Sequence of the second protein:
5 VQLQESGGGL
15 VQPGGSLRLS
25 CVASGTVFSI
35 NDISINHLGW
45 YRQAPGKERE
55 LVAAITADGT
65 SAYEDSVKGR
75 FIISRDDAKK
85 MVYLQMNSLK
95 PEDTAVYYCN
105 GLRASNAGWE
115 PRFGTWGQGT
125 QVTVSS

The following describes two proteins that form a bound complex.

Residue-level contacts at the interface:
Residue P208 in the first protein is in contact with residue I39 in the second protein (closest heavy-atom distance 0.7 Å).
Residue P208 in the first protein interacts with residue N35 in the second protein (closest heavy-atom distance 4.4 Å).
Residue V206 in the first protein contacts residue D36 in the second protein (closest heavy-atom distance 0.8 Å).
Residue K204 in the first protein contacts residue I37 in the second protein (closest heavy-atom distance 4.3 Å).
Residue A207 in the first protein contacts residue I39 in the second protein (closest heavy-atom distance 4.1 Å).
Residue P208 in the first protein contacts residue S38 in the second protein (closest heavy-atom distance 0.4 Å).
Residue V206 in the first protein interacts with residue N35 in the second protein (closest heavy-atom distance 0.6 Å).
Residue Q203 in the first protein is in contact with residue V31 in the second protein (closest heavy-atom distance 4.2 Å).
Residue I205 in the first protein interacts with residue N35 in the second protein (closest heavy-atom distance 1.6 Å).
Residue I205 in the first protein is in contact with residue I34 in the second protein (closest heavy-atom distance 0.5 Å).
Residue K204 in the first protein is in contact with residue V31 in the second protein (closest heavy-atom distance 3.2 Å).
Residue I205 in the first protein contacts residue F32 in the second protein (closest heavy-atom distance 3.8 Å).
Residue A207 in the first protein is in contact with residue I37 in the second protein (closest heavy-atom distance 0.2 Å).
Residue V206 in the first protein is in contact with residue S33 in the second protein (closest heavy-atom distance 3.9 Å).
Residue K204 in the first protein contacts residue F32 in the second protein (closest heavy-atom distance 0.8 Å).
Residue K202 in the first protein contacts residue V5 in the second protein (closest heavy-atom distance 4.2 Å).
Residue P208 in the first protein contacts residue H41 in the second protein (closest heavy-atom distance 4.6 Å).
Residue A207 in the first protein interacts with residue F32 in the second protein (closest heavy-atom distance 3.5 Å).
Residue K204 in the first protein interacts with residue I34 in the second protein (closest heavy-atom distance 1.7 Å).
Residue P208 in the first protein contacts residue A61 in the second protein (closest heavy-atom distance 4.7 Å).
Residue K202 in the first protein is in contact with residue F32 in the second protein (closest heavy-atom distance 4.9 Å).
Residue Q203 in the first protein is in contact with residue S33 in the second protein (closest heavy-atom distance 0.6 Å).
Residue K202 in the first protein contacts residue S33 in the second protein (closest heavy-atom distance 2.3 Å).
Residue P208 in the first protein interacts with residue N40 in the second protein (closest heavy-atom distance 2.6 Å).
Residue I205 in the first protein is in contact with residue I37 in the second protein (closest heavy-atom distance 3.3 Å).
Residue K204 in the first protein contacts residue S33 in the second protein (closest heavy-atom distance 0.5 Å).
Residue K202 in the first protein is in contact with residue V31 in the second protein (closest heavy-atom distance 4.1 Å).
Residue K204 in the first protein contacts residue T30 in the second protein (closest heavy-atom distance 4.2 Å).
Residue I205 in the first protein is in contact with residue S33 in the second protein (closest heavy-atom distance 0.9 Å).
Residue V206 in the first protein interacts with residue I34 in the second protein (closest heavy-atom distance 1.1 Å).
Residue A207 in the first protein is in contact with residue N35 in the second protein (closest heavy-atom distance 1.8 Å).
Residue P208 in the first protein contacts residue D36 in the second protein (closest heavy-atom distance 3.5 Å).
Residue A207 in the first protein interacts with residue D36 in the second protein (closest heavy-atom distance 0.8 Å).
Residue K204 in the first protein contacts residue N40 in the second protein (closest heavy-atom distance 3.7 Å).
Residue I205 in the first protein is in contact with residue D36 in the second protein (closest heavy-atom distance 2.8 Å).
Residue Q203 in the first protein is in contact with residue F32 in the second protein (closest heavy-atom distance 3.5 Å).
Residue Q203 in the first protein is in contact with residue I34 in the second protein (closest heavy-atom distance 3.1 Å).
Residue A207 in the first protein interacts with residue S38 in the second protein (closest heavy-atom distance 2.5 Å).
Residue V206 in the first protein is in contact with residue I37 in the second protein (closest heavy-atom distance 2.6 Å).
Residue K204 in the first protein is in contact with residue N35 in the second protein (closest heavy-atom distance 3.9 Å).
Residue P208 in the first protein contacts residue I37 in the second protein (closest heavy-atom distance 0.5 Å).
Residue A207 in the first protein contacts residue I34 in the second protein (closest heavy-atom distance 3.1 Å).

Sequence of the first protein:
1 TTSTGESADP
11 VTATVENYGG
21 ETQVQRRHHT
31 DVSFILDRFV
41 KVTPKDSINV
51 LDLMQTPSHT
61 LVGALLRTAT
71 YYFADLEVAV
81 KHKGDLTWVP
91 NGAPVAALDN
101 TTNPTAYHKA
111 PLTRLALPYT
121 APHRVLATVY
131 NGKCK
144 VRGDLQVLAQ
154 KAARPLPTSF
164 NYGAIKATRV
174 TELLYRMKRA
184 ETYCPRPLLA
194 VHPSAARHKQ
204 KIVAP